Interface contacts:
Residue L398 in chain A interacts with residue I110 in chain B (closest heavy-atom distance 3.8 Å).
Residue L414 in chain A is in contact with residue F152 in chain B (closest heavy-atom distance 4.2 Å).
Residue L411 in chain A contacts residue L142 in chain B (closest heavy-atom distance 4.3 Å).
Residue E401 in chain A contacts residue S129 in chain B (closest heavy-atom distance 4.3 Å).
Residue Q417 in chain A contacts residue L151 in chain B (closest heavy-atom distance 4.3 Å).
Residue E412 in chain A interacts with residue L142 in chain B (closest heavy-atom distance 3.2 Å).
Residue N408 in chain A contacts residue L142 in chain B (closest heavy-atom distance 4.3 Å).
Residue R405 in chain A is in contact with residue E135 in chain B (closest heavy-atom distance 3.2 Å).
Residue F392 in chain A interacts with residue L122 in chain B (closest heavy-atom distance 3.5 Å).
Residue L411 in chain A is in contact with residue L151 in chain B (closest heavy-atom distance 4.2 Å).
Residue L404 in chain A contacts residue T139 in chain B (closest heavy-atom distance 4.3 Å).
Residue G399 in chain A interacts with residue S126 in chain B (closest heavy-atom distance 4.7 Å).
Residue L397 in chain A is in contact with residue M104 in chain B (closest heavy-atom distance 3.6 Å).
Residue L404 in chain A interacts with residue E135 in chain B (closest heavy-atom distance 3.5 Å).
Residue L415 in chain A is in contact with residue L142 in chain B (closest heavy-atom distance 3.7 Å).
Residue L411 in chain A interacts with residue V146 in chain B (closest heavy-atom distance 3.8 Å).
Residue L398 in chain A is in contact with residue S129 in chain B (closest heavy-atom distance 4.2 Å).
Residue L398 in chain A is in contact with residue A128 in chain B (closest heavy-atom distance 3.8 Å).
Residue E401 in chain A interacts with residue E135 in chain B (closest heavy-atom distance 4.0 Å).
Residue L398 in chain A contacts residue M104 in chain B (closest heavy-atom distance 4.4 Å).
Residue E401 in chain A contacts residue F131 in chain B (closest heavy-atom distance 4.0 Å).
Residue L398 in chain A is in contact with residue L113 in chain B (closest heavy-atom distance 4.8 Å).
Residue N408 in chain A interacts with residue E135 in chain B (closest heavy-atom distance 2.9 Å).
Residue L411 in chain A is in contact with residue M143 in chain B (closest heavy-atom distance 4.8 Å).
Residue R395 in chain A is in contact with residue I123 in chain B (closest heavy-atom distance 3.0 Å).
Residue I407 in chain A contacts residue T139 in chain B (closest heavy-atom distance 5.0 Å).
Residue R395 in chain A contacts residue G124 in chain B (closest heavy-atom distance 5.0 Å).
Residue L415 in chain A contacts residue K145 in chain B (closest heavy-atom distance 4.1 Å).
Residue R405 in chain A interacts with residue R134 in chain B (closest heavy-atom distance 3.6 Å).
Residue L398 in chain A contacts residue C127 in chain B (closest heavy-atom distance 3.5 Å).
Residue L415 in chain A interacts with residue L151 in chain B (closest heavy-atom distance 3.6 Å).
Residue N408 in chain A is in contact with residue K138 in chain B (closest heavy-atom distance 3.6 Å).
Residue L398 in chain A interacts with residue S126 in chain B (closest heavy-atom distance 4.5 Å).
Residue R405 in chain A contacts residue F131 in chain B (closest heavy-atom distance 3.6 Å).
Residue F392 in chain A is in contact with residue I123 in chain B (closest heavy-atom distance 4.3 Å).
Residue R405 in chain A is in contact with residue I125 in chain B (closest heavy-atom distance 4.9 Å).
Residue N408 in chain A contacts residue T139 in chain B (closest heavy-atom distance 3.2 Å).
Residue L404 in chain A interacts with residue M136 in chain B (closest heavy-atom distance 3.7 Å).
Residue S402 in chain A is in contact with residue S126 in chain B (closest heavy-atom distance 4.7 Å).
Residue L391 in chain A contacts residue L119 in chain B (closest heavy-atom distance 4.2 Å).
Residue Q417 in chain A interacts with residue Q149 in chain B (closest heavy-atom distance 4.7 Å).
Residue L391 in chain A interacts with residue I123 in chain B (closest heavy-atom distance 4.8 Å).
Residue E401 in chain A is in contact with residue A128 in chain B (closest heavy-atom distance 4.4 Å).
Residue S402 in chain A contacts residue I125 in chain B (closest heavy-atom distance 3.3 Å).
Residue L414 in chain A interacts with residue L151 in chain B (closest heavy-atom distance 3.6 Å).
Residue L411 in chain A interacts with residue F152 in chain B (closest heavy-atom distance 4.8 Å).

Sequence of chain A:
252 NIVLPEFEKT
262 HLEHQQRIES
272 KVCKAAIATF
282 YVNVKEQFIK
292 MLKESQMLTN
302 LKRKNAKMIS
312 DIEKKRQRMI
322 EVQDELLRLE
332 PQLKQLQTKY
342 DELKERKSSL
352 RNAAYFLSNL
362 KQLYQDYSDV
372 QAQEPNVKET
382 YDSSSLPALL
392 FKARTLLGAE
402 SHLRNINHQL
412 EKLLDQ

Sequence of chain B:
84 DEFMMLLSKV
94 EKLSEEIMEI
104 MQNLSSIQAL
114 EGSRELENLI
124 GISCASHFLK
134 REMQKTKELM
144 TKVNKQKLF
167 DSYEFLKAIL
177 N

The following describes two proteins that form a bound complex.